Contacts between the two chains:
Residue V269 in the second protein contacts residue L21 in the first protein (closest heavy-atom distance 4.0 Å).
Residue K272 in the second protein contacts residue R26 in the first protein (closest heavy-atom distance 4.9 Å).
Residue F258 in the second protein contacts residue V14 in the first protein (closest heavy-atom distance 3.7 Å).
Residue Q265 in the second protein interacts with residue S18 in the first protein (closest heavy-atom distance 3.7 Å).
Residue K273 in the second protein interacts with residue W24 in the first protein (closest heavy-atom distance 3.4 Å).
Residue F258 in the second protein is in contact with residue A10 in the first protein (closest heavy-atom distance 3.7 Å).
Residue L270 in the second protein contacts residue W24 in the first protein (closest heavy-atom distance 3.8 Å).
Residue L255 in the second protein is in contact with residue A10 in the first protein (closest heavy-atom distance 3.7 Å).
Residue V269 in the second protein interacts with residue G25 in the first protein (closest heavy-atom distance 4.0 Å).
Residue V269 in the second protein is in contact with residue W24 in the first protein (closest heavy-atom distance 3.6 Å).
Residue A38 in the second protein contacts residue V4 in the first protein (closest heavy-atom distance 3.7 Å).
Residue Q265 in the second protein is in contact with residue L21 in the first protein (closest heavy-atom distance 3.7 Å).
Residue F258 in the second protein is in contact with residue L11 in the first protein (closest heavy-atom distance 3.7 Å).
Residue I251 in the second protein contacts residue A7 in the first protein (closest heavy-atom distance 3.7 Å).
Residue I262 in the second protein interacts with residue V14 in the first protein (closest heavy-atom distance 4.0 Å).
Residue F258 in the second protein is in contact with residue A7 in the first protein (closest heavy-atom distance 4.2 Å).
Residue L255 in the second protein interacts with residue I3 in the first protein (closest heavy-atom distance 4.3 Å).
Residue I262 in the second protein interacts with residue F17 in the first protein (closest heavy-atom distance 4.0 Å).
Residue K272 in the second protein interacts with residue G25 in the first protein (closest heavy-atom distance 3.2 Å).
Residue L40 in the second protein interacts with residue D2 in the first protein (closest heavy-atom distance 4.5 Å).
Residue I262 in the second protein contacts residue V13 in the first protein (closest heavy-atom distance 4.4 Å).
Residue Q37 in the second protein contacts residue W8 in the first protein (closest heavy-atom distance 3.6 Å).
Residue I251 in the second protein interacts with residue I3 in the first protein (closest heavy-atom distance 3.7 Å).
Residue I266 in the second protein interacts with residue L21 in the first protein (closest heavy-atom distance 3.7 Å).
Residue L40 in the second protein interacts with residue I3 in the first protein (closest heavy-atom distance 4.5 Å).
Residue P248 in the second protein is in contact with residue I3 in the first protein (closest heavy-atom distance 4.9 Å).
Residue L40 in the second protein is in contact with residue V4 in the first protein (closest heavy-atom distance 4.6 Å).
Residue I262 in the second protein contacts residue L21 in the first protein (closest heavy-atom distance 4.8 Å).
Residue L255 in the second protein interacts with residue L6 in the first protein (closest heavy-atom distance 4.3 Å).
Residue L254 in the second protein contacts residue A7 in the first protein (closest heavy-atom distance 4.8 Å).
Residue V261 in the second protein contacts residue V14 in the first protein (closest heavy-atom distance 4.8 Å).
Residue K273 in the second protein contacts residue G25 in the first protein (closest heavy-atom distance 4.5 Å).
Residue Q37 in the second protein is in contact with residue V4 in the first protein (closest heavy-atom distance 4.3 Å).
Residue Q246 in the second protein contacts residue V4 in the first protein (closest heavy-atom distance 4.7 Å).
Residue L255 in the second protein interacts with residue A7 in the first protein (closest heavy-atom distance 4.2 Å).
Residue I266 in the second protein interacts with residue F17 in the first protein (closest heavy-atom distance 3.7 Å).

Sequence of the first protein:
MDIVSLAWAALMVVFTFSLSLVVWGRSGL

Sequence of the second protein:
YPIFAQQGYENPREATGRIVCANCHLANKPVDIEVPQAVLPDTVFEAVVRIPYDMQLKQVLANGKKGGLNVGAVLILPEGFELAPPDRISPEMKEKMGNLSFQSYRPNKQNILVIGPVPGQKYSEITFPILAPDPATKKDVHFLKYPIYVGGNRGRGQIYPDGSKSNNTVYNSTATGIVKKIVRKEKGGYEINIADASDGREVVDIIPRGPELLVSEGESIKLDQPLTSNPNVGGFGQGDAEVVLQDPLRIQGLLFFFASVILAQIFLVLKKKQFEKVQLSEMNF

This data describes a binding interaction between two proteins.